Sequence of protein 2:
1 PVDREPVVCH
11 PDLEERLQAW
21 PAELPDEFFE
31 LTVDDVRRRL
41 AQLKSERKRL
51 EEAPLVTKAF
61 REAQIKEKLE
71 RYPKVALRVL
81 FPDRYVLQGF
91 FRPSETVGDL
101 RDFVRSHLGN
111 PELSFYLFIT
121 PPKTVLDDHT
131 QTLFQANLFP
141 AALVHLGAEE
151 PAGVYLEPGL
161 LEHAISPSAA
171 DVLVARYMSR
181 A

Sequence of protein 1:
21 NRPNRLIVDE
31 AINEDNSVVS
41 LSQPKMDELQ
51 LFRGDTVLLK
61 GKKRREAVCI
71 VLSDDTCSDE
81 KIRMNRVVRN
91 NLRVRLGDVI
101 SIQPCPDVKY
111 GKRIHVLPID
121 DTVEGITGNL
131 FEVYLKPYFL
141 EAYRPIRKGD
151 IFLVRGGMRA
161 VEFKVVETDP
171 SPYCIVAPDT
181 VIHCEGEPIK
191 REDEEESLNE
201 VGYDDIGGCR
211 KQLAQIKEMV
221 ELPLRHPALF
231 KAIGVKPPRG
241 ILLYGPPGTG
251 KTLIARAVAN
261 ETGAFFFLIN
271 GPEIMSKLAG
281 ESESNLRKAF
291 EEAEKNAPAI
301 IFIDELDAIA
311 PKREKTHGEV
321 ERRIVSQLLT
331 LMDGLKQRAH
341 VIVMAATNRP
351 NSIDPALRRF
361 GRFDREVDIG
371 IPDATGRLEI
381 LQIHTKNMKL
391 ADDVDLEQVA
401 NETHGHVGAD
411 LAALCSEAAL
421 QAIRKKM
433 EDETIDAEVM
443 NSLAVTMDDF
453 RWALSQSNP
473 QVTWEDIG

Interface contacts:
Residue L229 in protein 1 interacts with residue L31 in protein 2 (closest heavy-atom distance 3.3 Å).
Residue R210 in protein 1 contacts residue L50 in protein 2 (closest heavy-atom distance 3.4 Å).
Residue R53 in protein 1 interacts with residue A141 in protein 2 (closest heavy-atom distance 3.0 Å).
Residue E218 in protein 1 is in contact with residue R47 in protein 2 (closest heavy-atom distance 2.8 Å).
Residue F52 in protein 1 interacts with residue A76 in protein 2 (closest heavy-atom distance 3.4 Å).
Residue R64 in protein 1 contacts residue D26 in protein 2 (closest heavy-atom distance 2.8 Å).
Residue K81 in protein 1 is in contact with residue Q42 in protein 2 (closest heavy-atom distance 2.9 Å).
Residue E141 in protein 1 interacts with residue T120 in protein 2 (closest heavy-atom distance 3.2 Å).
Residue G61 in protein 1 interacts with residue F29 in protein 2 (closest heavy-atom distance 3.5 Å).
Residue K81 in protein 1 contacts residue R39 in protein 2 (closest heavy-atom distance 3.8 Å).
Residue E218 in protein 1 is in contact with residue K44 in protein 2 (closest heavy-atom distance 3.6 Å).
Residue E221 in protein 1 interacts with residue R39 in protein 2 (closest heavy-atom distance 2.7 Å).
Residue R53 in protein 1 interacts with residue L143 in protein 2 (closest heavy-atom distance 2.8 Å).
Residue F52 in protein 1 contacts residue A142 in protein 2 (closest heavy-atom distance 3.4 Å).
Residue E141 in protein 1 contacts residue K123 in protein 2 (closest heavy-atom distance 2.8 Å).
Residue G54 in protein 1 interacts with residue L143 in protein 2 (closest heavy-atom distance 3.5 Å).
Residue F52 in protein 1 interacts with residue R78 in protein 2 (closest heavy-atom distance 3.4 Å).
Residue Q215 in protein 1 interacts with residue R47 in protein 2 (closest heavy-atom distance 3.7 Å).
Residue K60 in protein 1 interacts with residue L24 in protein 2 (closest heavy-atom distance 3.5 Å).
Residue F52 in protein 1 interacts with residue A141 in protein 2 (closest heavy-atom distance 3.6 Å).
Residue Y110 in protein 1 is in contact with residue R84 in protein 2 (closest heavy-atom distance 3.6 Å).
Residue K217 in protein 1 contacts residue L43 in protein 2 (closest heavy-atom distance 3.7 Å).
Residue I70 in protein 1 interacts with residue P121 in protein 2 (closest heavy-atom distance 3.8 Å).
Residue Q43 in protein 1 interacts with residue P140 in protein 2 (closest heavy-atom distance 3.3 Å).
Residue V99 in protein 1 contacts residue F28 in protein 2 (closest heavy-atom distance 3.5 Å).
Residue K62 in protein 1 contacts residue F29 in protein 2 (closest heavy-atom distance 3.3 Å).
Residue Q43 in protein 1 interacts with residue Y72 in protein 2 (closest heavy-atom distance 3.2 Å).
Residue E141 in protein 1 is in contact with residue F118 in protein 2 (closest heavy-atom distance 3.4 Å).
Residue D35 in protein 1 interacts with residue P122 in protein 2 (closest heavy-atom distance 3.4 Å).
Residue R64 in protein 1 interacts with residue L24 in protein 2 (closest heavy-atom distance 2.5 Å).
Residue D47 in protein 1 interacts with residue Y72 in protein 2 (closest heavy-atom distance 2.3 Å).
Residue A142 in protein 1 is in contact with residue T120 in protein 2 (closest heavy-atom distance 3.2 Å).
Residue E221 in protein 1 interacts with residue L43 in protein 2 (closest heavy-atom distance 3.8 Å).
Residue I233 in protein 1 interacts with residue V33 in protein 2 (closest heavy-atom distance 3.7 Å).
Residue Y143 in protein 1 is in contact with residue H145 in protein 2 (closest heavy-atom distance 3.7 Å).
Residue R25 in protein 1 interacts with residue E30 in protein 2 (closest heavy-atom distance 3.1 Å).
Residue K62 in protein 1 interacts with residue E30 in protein 2 (closest heavy-atom distance 2.8 Å).
Residue S101 in protein 1 interacts with residue L24 in protein 2 (closest heavy-atom distance 3.4 Å).
Residue D55 in protein 1 is in contact with residue L143 in protein 2 (closest heavy-atom distance 3.8 Å).
Residue E80 in protein 1 interacts with residue R38 in protein 2 (closest heavy-atom distance 3.2 Å).
Residue D29 in protein 1 interacts with residue Q42 in protein 2 (closest heavy-atom distance 3.0 Å).
Residue D35 in protein 1 interacts with residue P121 in protein 2 (closest heavy-atom distance 3.8 Å).
Residue L222 in protein 1 contacts residue R39 in protein 2 (closest heavy-atom distance 3.8 Å).
Residue D29 in protein 1 interacts with residue R39 in protein 2 (closest heavy-atom distance 3.7 Å).
Residue R25 in protein 1 interacts with residue F28 in protein 2 (closest heavy-atom distance 2.9 Å).
Residue Q103 in protein 1 contacts residue P21 in protein 2 (closest heavy-atom distance 3.5 Å).
Residue R53 in protein 1 is in contact with residue A142 in protein 2 (closest heavy-atom distance 3.7 Å).
Residue H226 in protein 1 is in contact with residue L31 in protein 2 (closest heavy-atom distance 3.2 Å).
Residue R53 in protein 1 is in contact with residue N137 in protein 2 (closest heavy-atom distance 3.1 Å).
Residue D75 in protein 1 interacts with residue K68 in protein 2 (closest heavy-atom distance 2.6 Å).
Residue R25 in protein 1 interacts with residue D35 in protein 2 (closest heavy-atom distance 3.1 Å).
Residue K60 in protein 1 contacts residue F29 in protein 2 (closest heavy-atom distance 3.3 Å).
Residue A214 in protein 1 is in contact with residue L50 in protein 2 (closest heavy-atom distance 3.7 Å).
Residue G97 in protein 1 contacts residue L31 in protein 2 (closest heavy-atom distance 3.5 Å).
Residue E141 in protein 1 is in contact with residue Y116 in protein 2 (closest heavy-atom distance 2.7 Å).
Residue S37 in protein 1 is in contact with residue P121 in protein 2 (closest heavy-atom distance 3.8 Å).
Residue L229 in protein 1 interacts with residue V36 in protein 2 (closest heavy-atom distance 3.7 Å).
Residue Q215 in protein 1 contacts residue E51 in protein 2 (closest heavy-atom distance 2.7 Å).
Residue L222 in protein 1 is in contact with residue L40 in protein 2 (closest heavy-atom distance 3.5 Å).
Residue K211 in protein 1 is in contact with residue L50 in protein 2 (closest heavy-atom distance 3.6 Å).

This data describes a binding interaction between two proteins.